Sequence of the first protein:
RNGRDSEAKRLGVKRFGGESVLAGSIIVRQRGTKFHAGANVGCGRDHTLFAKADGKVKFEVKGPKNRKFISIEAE

Sequence of the second protein:
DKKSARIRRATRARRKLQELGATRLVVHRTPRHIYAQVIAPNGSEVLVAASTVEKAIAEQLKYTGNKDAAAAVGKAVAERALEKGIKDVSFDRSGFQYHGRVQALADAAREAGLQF

Interface contacts:
Residue E19 in the second protein is in contact with residue K52 in the first protein (closest heavy-atom distance 4.5 Å).
Residue E19 in the second protein contacts residue A39 in the first protein (closest heavy-atom distance 4.1 Å).
Residue E19 in the second protein interacts with residue V41 in the first protein (closest heavy-atom distance 4.6 Å).
Residue E19 in the second protein interacts with residue N40 in the first protein (closest heavy-atom distance 3.5 Å).
Residue E19 in the second protein is in contact with residue G38 in the first protein (closest heavy-atom distance 3.5 Å).

The following describes two proteins that form a bound complex.